Sequence of protein 2:
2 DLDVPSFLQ

These two protein chains interact to form a complex.

Sequence of protein 1:
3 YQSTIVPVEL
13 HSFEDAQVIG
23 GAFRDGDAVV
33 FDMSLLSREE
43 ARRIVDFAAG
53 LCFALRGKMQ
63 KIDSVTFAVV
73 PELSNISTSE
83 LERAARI

Residue-level contacts at the interface:
Residue K63 in protein 1 contacts residue D4 in protein 2 (closest heavy-atom distance 4.3 Å).
Residue V47 in protein 1 interacts with residue D4 in protein 2 (closest heavy-atom distance 3.8 Å).
Residue M61 in protein 1 contacts residue L9 in protein 2 (closest heavy-atom distance 4.0 Å).
Residue K63 in protein 1 is in contact with residue D2 in protein 2 (closest heavy-atom distance 4.3 Å).
Residue C54 in protein 1 is in contact with residue L9 in protein 2 (closest heavy-atom distance 4.1 Å).
Residue F69 in protein 1 is in contact with residue D4 in protein 2 (closest heavy-atom distance 4.0 Å).
Residue R44 in protein 1 contacts residue L3 in protein 2 (closest heavy-atom distance 3.6 Å).
Residue M61 in protein 1 contacts residue V5 in protein 2 (closest heavy-atom distance 3.8 Å).
Residue G59 in protein 1 is in contact with residue L9 in protein 2 (closest heavy-atom distance 4.5 Å).
Residue M61 in protein 1 is in contact with residue P6 in protein 2 (closest heavy-atom distance 4.3 Å).
Residue S66 in protein 1 interacts with residue L3 in protein 2 (closest heavy-atom distance 4.4 Å).
Residue F55 in protein 1 interacts with residue L9 in protein 2 (closest heavy-atom distance 4.6 Å).
Residue R44 in protein 1 contacts residue D4 in protein 2 (closest heavy-atom distance 3.7 Å).
Residue V47 in protein 1 interacts with residue P6 in protein 2 (closest heavy-atom distance 4.9 Å).
Residue A51 in protein 1 interacts with residue P6 in protein 2 (closest heavy-atom distance 3.9 Å).
Residue V47 in protein 1 interacts with residue L3 in protein 2 (closest heavy-atom distance 3.8 Å).
Residue R44 in protein 1 interacts with residue D2 in protein 2 (closest heavy-atom distance 4.1 Å).
Residue R40 in protein 1 is in contact with residue D2 in protein 2 (closest heavy-atom distance 4.7 Å).
Residue K63 in protein 1 contacts residue V5 in protein 2 (closest heavy-atom distance 3.6 Å).
Residue A51 in protein 1 is in contact with residue L9 in protein 2 (closest heavy-atom distance 3.9 Å).
Residue A43 in protein 1 contacts residue L3 in protein 2 (closest heavy-atom distance 4.0 Å).
Residue K63 in protein 1 interacts with residue L3 in protein 2 (closest heavy-atom distance 2.9 Å).
Residue M35 in protein 1 is in contact with residue L3 in protein 2 (closest heavy-atom distance 4.0 Å).
Residue F55 in protein 1 is in contact with residue F8 in protein 2 (closest heavy-atom distance 3.8 Å).
Residue Q62 in protein 1 contacts residue V5 in protein 2 (closest heavy-atom distance 3.8 Å).
Residue F69 in protein 1 contacts residue L3 in protein 2 (closest heavy-atom distance 3.7 Å).
Residue F69 in protein 1 interacts with residue V5 in protein 2 (closest heavy-atom distance 3.8 Å).